Sequence of protein 2:
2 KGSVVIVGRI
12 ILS

Sequence of protein 1:
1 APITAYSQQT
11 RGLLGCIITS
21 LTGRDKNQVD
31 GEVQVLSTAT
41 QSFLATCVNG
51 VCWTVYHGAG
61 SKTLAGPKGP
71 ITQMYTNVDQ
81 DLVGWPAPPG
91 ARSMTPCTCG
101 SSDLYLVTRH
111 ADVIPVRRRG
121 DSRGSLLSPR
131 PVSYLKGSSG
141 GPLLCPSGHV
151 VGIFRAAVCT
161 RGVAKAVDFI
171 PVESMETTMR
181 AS

The following describes two proteins that form a bound complex.

Residue-level contacts at the interface:
Residue R11 in protein 1 contacts residue V6 in protein 2 (closest heavy-atom distance 3.6 Å).
Residue T10 in protein 1 is in contact with residue I7 in protein 2 (closest heavy-atom distance 3.3 Å).
Residue R92 in protein 1 interacts with residue I12 in protein 2 (closest heavy-atom distance 3.8 Å).
Residue V35 in protein 1 contacts residue G9 in protein 2 (closest heavy-atom distance 2.7 Å).
Residue K62 in protein 1 is in contact with residue V5 in protein 2 (closest heavy-atom distance 3.6 Å).
Residue V33 in protein 1 interacts with residue I11 in protein 2 (closest heavy-atom distance 2.8 Å).
Residue A5 in protein 1 contacts residue I12 in protein 2 (closest heavy-atom distance 3.3 Å).
Residue T38 in protein 1 interacts with residue V5 in protein 2 (closest heavy-atom distance 3.8 Å).
Residue I3 in protein 1 is in contact with residue S14 in protein 2 (closest heavy-atom distance 3.3 Å).
Residue E32 in protein 1 interacts with residue I11 in protein 2 (closest heavy-atom distance 3.3 Å).
Residue S20 in protein 1 interacts with residue G3 in protein 2 (closest heavy-atom distance 3.6 Å).
Residue T63 in protein 1 interacts with residue V5 in protein 2 (closest heavy-atom distance 2.6 Å).
Residue T19 in protein 1 contacts residue S4 in protein 2 (closest heavy-atom distance 3.6 Å).
Residue S37 in protein 1 is in contact with residue V5 in protein 2 (closest heavy-atom distance 3.7 Å).
Residue T10 in protein 1 is in contact with residue V8 in protein 2 (closest heavy-atom distance 2.8 Å).
Residue V35 in protein 1 is in contact with residue R10 in protein 2 (closest heavy-atom distance 3.7 Å).
Residue T19 in protein 1 contacts residue V6 in protein 2 (closest heavy-atom distance 3.8 Å).
Residue Y6 in protein 1 is in contact with residue I12 in protein 2 (closest heavy-atom distance 3.0 Å).
Residue T63 in protein 1 contacts residue S4 in protein 2 (closest heavy-atom distance 3.0 Å).
Residue S7 in protein 1 is in contact with residue I11 in protein 2 (closest heavy-atom distance 3.9 Å).
Residue V35 in protein 1 contacts residue I7 in protein 2 (closest heavy-atom distance 3.5 Å).
Residue Q8 in protein 1 contacts residue G9 in protein 2 (closest heavy-atom distance 3.2 Å).
Residue Q34 in protein 1 is in contact with residue R10 in protein 2 (closest heavy-atom distance 3.8 Å).
Residue T4 in protein 1 interacts with residue L13 in protein 2 (closest heavy-atom distance 3.8 Å).
Residue G31 in protein 1 contacts residue I12 in protein 2 (closest heavy-atom distance 3.3 Å).
Residue T108 in protein 1 contacts residue I11 in protein 2 (closest heavy-atom distance 3.4 Å).
Residue V35 in protein 1 is in contact with residue V8 in protein 2 (closest heavy-atom distance 2.9 Å).
Residue E32 in protein 1 is in contact with residue L13 in protein 2 (closest heavy-atom distance 2.8 Å).
Residue D30 in protein 1 contacts residue R10 in protein 2 (closest heavy-atom distance 3.3 Å).
Residue L64 in protein 1 is in contact with residue V5 in protein 2 (closest heavy-atom distance 3.6 Å).
Residue R11 in protein 1 is in contact with residue V8 in protein 2 (closest heavy-atom distance 3.4 Å).
Residue Q8 in protein 1 interacts with residue R10 in protein 2 (closest heavy-atom distance 3.0 Å).
Residue T4 in protein 1 contacts residue S14 in protein 2 (closest heavy-atom distance 2.8 Å).
Residue T10 in protein 1 contacts residue G9 in protein 2 (closest heavy-atom distance 3.0 Å).
Residue K62 in protein 1 is in contact with residue G3 in protein 2 (closest heavy-atom distance 3.3 Å).
Residue S20 in protein 1 contacts residue V6 in protein 2 (closest heavy-atom distance 3.4 Å).
Residue Q28 in protein 1 is in contact with residue R10 in protein 2 (closest heavy-atom distance 3.6 Å).
Residue V33 in protein 1 is in contact with residue R10 in protein 2 (closest heavy-atom distance 3.2 Å).
Residue G31 in protein 1 interacts with residue I11 in protein 2 (closest heavy-atom distance 3.7 Å).
Residue Y6 in protein 1 interacts with residue I11 in protein 2 (closest heavy-atom distance 3.4 Å).
Residue R11 in protein 1 interacts with residue I7 in protein 2 (closest heavy-atom distance 3.3 Å).
Residue E32 in protein 1 contacts residue I12 in protein 2 (closest heavy-atom distance 3.7 Å).
Residue G23 in protein 1 contacts residue S4 in protein 2 (closest heavy-atom distance 3.2 Å).
Residue L36 in protein 1 interacts with residue V6 in protein 2 (closest heavy-atom distance 3.4 Å).
Residue S20 in protein 1 is in contact with residue S4 in protein 2 (closest heavy-atom distance 2.9 Å).
Residue A65 in protein 1 contacts residue V5 in protein 2 (closest heavy-atom distance 2.7 Å).
Residue L36 in protein 1 interacts with residue I7 in protein 2 (closest heavy-atom distance 3.6 Å).
Residue Q34 in protein 1 contacts residue G9 in protein 2 (closest heavy-atom distance 3.7 Å).
Residue L36 in protein 1 is in contact with residue V5 in protein 2 (closest heavy-atom distance 3.9 Å).
Residue C16 in protein 1 interacts with residue V6 in protein 2 (closest heavy-atom distance 3.7 Å).
Residue S7 in protein 1 contacts residue R10 in protein 2 (closest heavy-atom distance 3.3 Å).
Residue S37 in protein 1 is in contact with residue V6 in protein 2 (closest heavy-atom distance 2.9 Å).
Residue Q34 in protein 1 contacts residue I7 in protein 2 (closest heavy-atom distance 3.4 Å).
Residue Q9 in protein 1 contacts residue V8 in protein 2 (closest heavy-atom distance 3.6 Å).
Residue A65 in protein 1 is in contact with residue S4 in protein 2 (closest heavy-atom distance 3.8 Å).
Residue S37 in protein 1 is in contact with residue V8 in protein 2 (closest heavy-atom distance 3.8 Å).
Residue A5 in protein 1 contacts residue L13 in protein 2 (closest heavy-atom distance 3.7 Å).
Residue R109 in protein 1 interacts with residue I11 in protein 2 (closest heavy-atom distance 3.7 Å).
Residue M94 in protein 1 interacts with residue L13 in protein 2 (closest heavy-atom distance 3.6 Å).
Residue V35 in protein 1 is in contact with residue V6 in protein 2 (closest heavy-atom distance 3.9 Å).